Interface contacts:
Residue A248 in chain B is in contact with residue E3 in chain A (closest heavy-atom distance 4.6 Å).
Residue T90 in chain B contacts residue I8 in chain A (closest heavy-atom distance 3.1 Å).
Residue P240 in chain B is in contact with residue F2 in chain A (closest heavy-atom distance 3.4 Å).
Residue P110 in chain B interacts with residue D6 in chain A (closest heavy-atom distance 3.3 Å).
Residue G245 in chain B interacts with residue I8 in chain A (closest heavy-atom distance 3.6 Å).
Residue K242 in chain B is in contact with residue F2 in chain A (closest heavy-atom distance 4.5 Å).
Residue T86 in chain B contacts residue D6 in chain A (closest heavy-atom distance 4.0 Å).
Residue G91 in chain B contacts residue I8 in chain A (closest heavy-atom distance 5.0 Å).
Residue H241 in chain B contacts residue F2 in chain A (closest heavy-atom distance 2.3 Å).
Residue I246 in chain B contacts residue I8 in chain A (closest heavy-atom distance 4.6 Å).
Residue F250 in chain B contacts residue G5 in chain A (closest heavy-atom distance 4.1 Å).
Residue T86 in chain B is in contact with residue G5 in chain A (closest heavy-atom distance 4.8 Å).
Residue N89 in chain B interacts with residue I8 in chain A (closest heavy-atom distance 3.6 Å).
Residue Q160 in chain B is in contact with residue I8 in chain A (closest heavy-atom distance 3.2 Å).
Residue T86 in chain B contacts residue I8 in chain A (closest heavy-atom distance 2.6 Å).
Residue G88 in chain B contacts residue G7 in chain A (closest heavy-atom distance 3.1 Å).
Residue F250 in chain B is in contact with residue Y4 in chain A (closest heavy-atom distance 4.5 Å).
Residue Q244 in chain B contacts residue F2 in chain A (closest heavy-atom distance 4.7 Å).
Residue G88 in chain B interacts with residue I8 in chain A (closest heavy-atom distance 3.2 Å).
Residue G239 in chain B is in contact with residue E3 in chain A (closest heavy-atom distance 3.6 Å).
Residue G245 in chain B contacts residue G7 in chain A (closest heavy-atom distance 3.2 Å).
Residue M137 in chain B contacts residue G5 in chain A (closest heavy-atom distance 3.4 Å).
Residue H241 in chain B interacts with residue T1 in chain A (closest heavy-atom distance 3.1 Å).
Residue M113 in chain B is in contact with residue D6 in chain A (closest heavy-atom distance 4.3 Å).
Residue S114 in chain B is in contact with residue G7 in chain A (closest heavy-atom distance 3.6 Å).
Residue N89 in chain B interacts with residue G7 in chain A (closest heavy-atom distance 4.6 Å).
Residue S114 in chain B interacts with residue D6 in chain A (closest heavy-atom distance 4.5 Å).
Residue G136 in chain B is in contact with residue D6 in chain A (closest heavy-atom distance 4.7 Å).
Residue F161 in chain B is in contact with residue I8 in chain A (closest heavy-atom distance 3.6 Å).
Residue A248 in chain B is in contact with residue I8 in chain A (closest heavy-atom distance 3.8 Å).
Residue T86 in chain B interacts with residue G7 in chain A (closest heavy-atom distance 4.9 Å).
Residue A248 in chain B interacts with residue Y4 in chain A (closest heavy-atom distance 3.0 Å).
Residue G247 in chain B interacts with residue Y4 in chain A (closest heavy-atom distance 4.2 Å).
Residue Q244 in chain B interacts with residue G7 in chain A (closest heavy-atom distance 4.0 Å).
Residue G239 in chain B is in contact with residue F2 in chain A (closest heavy-atom distance 4.2 Å).
Residue T112 in chain B interacts with residue D6 in chain A (closest heavy-atom distance 5.0 Å).
Residue M137 in chain B interacts with residue D6 in chain A (closest heavy-atom distance 3.2 Å).
Residue P238 in chain B is in contact with residue E3 in chain A (closest heavy-atom distance 4.3 Å).
Residue M137 in chain B interacts with residue Y4 in chain A (closest heavy-atom distance 3.0 Å).
Residue G194 in chain B contacts residue I8 in chain A (closest heavy-atom distance 3.8 Å).
Residue M113 in chain B interacts with residue T1 in chain A (closest heavy-atom distance 3.6 Å).
Residue P240 in chain B interacts with residue E3 in chain A (closest heavy-atom distance 3.6 Å).
Residue G249 in chain B interacts with residue Y4 in chain A (closest heavy-atom distance 4.8 Å).
Residue F161 in chain B interacts with residue G5 in chain A (closest heavy-atom distance 3.7 Å).
Residue P240 in chain B interacts with residue T1 in chain A (closest heavy-atom distance 4.0 Å).
Residue G247 in chain B interacts with residue E3 in chain A (closest heavy-atom distance 4.6 Å).
Residue A248 in chain B is in contact with residue G5 in chain A (closest heavy-atom distance 3.7 Å).
Residue K242 in chain B interacts with residue T1 in chain A (closest heavy-atom distance 3.8 Å).
Residue T195 in chain B contacts residue I8 in chain A (closest heavy-atom distance 4.0 Å).

Sequence of chain A:
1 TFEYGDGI

Sequence of chain B:
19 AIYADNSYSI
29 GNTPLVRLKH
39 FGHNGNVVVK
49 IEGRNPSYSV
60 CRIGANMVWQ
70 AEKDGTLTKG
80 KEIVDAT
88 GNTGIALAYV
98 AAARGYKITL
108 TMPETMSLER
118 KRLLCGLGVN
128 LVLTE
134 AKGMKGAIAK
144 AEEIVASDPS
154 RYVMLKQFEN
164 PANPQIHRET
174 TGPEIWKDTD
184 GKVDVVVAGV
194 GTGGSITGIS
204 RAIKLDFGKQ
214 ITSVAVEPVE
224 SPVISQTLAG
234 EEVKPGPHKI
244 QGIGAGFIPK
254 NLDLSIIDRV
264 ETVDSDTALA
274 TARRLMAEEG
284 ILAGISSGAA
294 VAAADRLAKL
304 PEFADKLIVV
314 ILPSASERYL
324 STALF

This data describes a binding interaction between two proteins.